Contacts between the two chains:
Residue V625 in the second protein interacts with residue Q466 in the first protein (closest heavy-atom distance 3.6 Å).
Residue Q86 in the second protein contacts residue L137 in the first protein (closest heavy-atom distance 3.5 Å).
Residue N214 in the second protein is in contact with residue N215 in the first protein (closest heavy-atom distance 3.0 Å).
Residue T574 in the second protein interacts with residue T470 in the first protein (closest heavy-atom distance 3.3 Å).
Residue K87 in the second protein interacts with residue L137 in the first protein (closest heavy-atom distance 4.0 Å).
Residue T574 in the second protein contacts residue L467 in the first protein (closest heavy-atom distance 3.9 Å).
Residue Q30 in the second protein contacts residue P25 in the first protein (closest heavy-atom distance 3.8 Å).
Residue L137 in the second protein interacts with residue K87 in the first protein (closest heavy-atom distance 4.0 Å).
Residue N214 in the second protein is in contact with residue N214 in the first protein (closest heavy-atom distance 3.6 Å).
Residue S92 in the second protein contacts residue V90 in the first protein (closest heavy-atom distance 3.5 Å).
Residue V28 in the second protein contacts residue Q30 in the first protein (closest heavy-atom distance 3.6 Å).
Residue N215 in the second protein contacts residue N214 in the first protein (closest heavy-atom distance 3.0 Å).
Residue S135 in the second protein interacts with residue R85 in the first protein (closest heavy-atom distance 2.7 Å).
Residue S92 in the second protein contacts residue S92 in the first protein (closest heavy-atom distance 2.3 Å).
Residue Y210 in the second protein is in contact with residue N214 in the first protein (closest heavy-atom distance 3.2 Å).
Residue Q466 in the second protein contacts residue V625 in the first protein (closest heavy-atom distance 3.6 Å).
Residue P463 in the second protein interacts with residue Q577 in the first protein (closest heavy-atom distance 3.7 Å).
Residue Q86 in the second protein contacts residue L81 in the first protein (closest heavy-atom distance 3.5 Å).
Residue Q104 in the second protein is in contact with residue L206 in the first protein (closest heavy-atom distance 4.0 Å).
Residue P79 in the second protein is in contact with residue K87 in the first protein (closest heavy-atom distance 4.0 Å).
Residue R100 in the second protein interacts with residue I219 in the first protein (closest heavy-atom distance 2.4 Å).
Residue D204 in the second protein is in contact with residue R100 in the first protein (closest heavy-atom distance 4.0 Å).
Residue F218 in the second protein contacts residue N214 in the first protein (closest heavy-atom distance 3.6 Å).
Residue K106 in the second protein contacts residue L206 in the first protein (closest heavy-atom distance 4.1 Å).
Residue A78 in the second protein interacts with residue K87 in the first protein (closest heavy-atom distance 3.8 Å).
Residue L467 in the second protein contacts residue T574 in the first protein (closest heavy-atom distance 3.9 Å).
Residue V90 in the second protein interacts with residue L81 in the first protein (closest heavy-atom distance 2.2 Å).
Residue R100 in the second protein is in contact with residue D204 in the first protein (closest heavy-atom distance 4.0 Å).
Residue K26 in the second protein is in contact with residue Q30 in the first protein (closest heavy-atom distance 3.9 Å).
Residue Q30 in the second protein contacts residue V28 in the first protein (closest heavy-atom distance 3.6 Å).
Residue A89 in the second protein interacts with residue L81 in the first protein (closest heavy-atom distance 3.7 Å).
Residue G77 in the second protein contacts residue K87 in the first protein (closest heavy-atom distance 3.9 Å).
Residue Q577 in the second protein is in contact with residue P463 in the first protein (closest heavy-atom distance 3.7 Å).
Residue K87 in the second protein interacts with residue A78 in the first protein (closest heavy-atom distance 3.8 Å).
Residue L81 in the second protein is in contact with residue V90 in the first protein (closest heavy-atom distance 2.2 Å).
Residue P25 in the second protein is in contact with residue Q30 in the first protein (closest heavy-atom distance 3.8 Å).
Residue R85 in the second protein is in contact with residue K26 in the first protein (closest heavy-atom distance 3.1 Å).
Residue F218 in the second protein contacts residue D213 in the first protein (closest heavy-atom distance 3.8 Å).
Residue V90 in the second protein interacts with residue S92 in the first protein (closest heavy-atom distance 3.5 Å).
Residue L206 in the second protein interacts with residue Q104 in the first protein (closest heavy-atom distance 4.0 Å).
Residue D213 in the second protein interacts with residue F218 in the first protein (closest heavy-atom distance 3.8 Å).
Residue Q30 in the second protein is in contact with residue K26 in the first protein (closest heavy-atom distance 3.9 Å).
Residue K26 in the second protein contacts residue R85 in the first protein (closest heavy-atom distance 3.1 Å).
Residue I219 in the second protein interacts with residue R100 in the first protein (closest heavy-atom distance 2.4 Å).
Residue E88 in the second protein interacts with residue P79 in the first protein (closest heavy-atom distance 4.0 Å).
Residue Y131 in the second protein is in contact with residue L137 in the first protein (closest heavy-atom distance 3.5 Å).
Residue L137 in the second protein interacts with residue Q86 in the first protein (closest heavy-atom distance 3.5 Å).
Residue V83 in the second protein interacts with residue V83 in the first protein (closest heavy-atom distance 3.8 Å).
Residue N214 in the second protein contacts residue F218 in the first protein (closest heavy-atom distance 3.6 Å).
Residue L81 in the second protein contacts residue Q86 in the first protein (closest heavy-atom distance 3.5 Å).
Residue R85 in the second protein contacts residue S135 in the first protein (closest heavy-atom distance 2.7 Å).
Residue K87 in the second protein contacts residue G77 in the first protein (closest heavy-atom distance 3.9 Å).
Residue L81 in the second protein interacts with residue A89 in the first protein (closest heavy-atom distance 3.7 Å).
Residue N215 in the second protein is in contact with residue N215 in the first protein (closest heavy-atom distance 3.0 Å).
Residue P79 in the second protein interacts with residue E88 in the first protein (closest heavy-atom distance 4.0 Å).
Residue N214 in the second protein is in contact with residue Y210 in the first protein (closest heavy-atom distance 3.2 Å).
Residue V28 in the second protein contacts residue V28 in the first protein (closest heavy-atom distance 3.8 Å).
Residue K87 in the second protein is in contact with residue P79 in the first protein (closest heavy-atom distance 4.0 Å).
Residue T470 in the second protein interacts with residue T574 in the first protein (closest heavy-atom distance 3.3 Å).
Residue L137 in the second protein is in contact with residue Y131 in the first protein (closest heavy-atom distance 3.5 Å).

Sequence of the first protein:
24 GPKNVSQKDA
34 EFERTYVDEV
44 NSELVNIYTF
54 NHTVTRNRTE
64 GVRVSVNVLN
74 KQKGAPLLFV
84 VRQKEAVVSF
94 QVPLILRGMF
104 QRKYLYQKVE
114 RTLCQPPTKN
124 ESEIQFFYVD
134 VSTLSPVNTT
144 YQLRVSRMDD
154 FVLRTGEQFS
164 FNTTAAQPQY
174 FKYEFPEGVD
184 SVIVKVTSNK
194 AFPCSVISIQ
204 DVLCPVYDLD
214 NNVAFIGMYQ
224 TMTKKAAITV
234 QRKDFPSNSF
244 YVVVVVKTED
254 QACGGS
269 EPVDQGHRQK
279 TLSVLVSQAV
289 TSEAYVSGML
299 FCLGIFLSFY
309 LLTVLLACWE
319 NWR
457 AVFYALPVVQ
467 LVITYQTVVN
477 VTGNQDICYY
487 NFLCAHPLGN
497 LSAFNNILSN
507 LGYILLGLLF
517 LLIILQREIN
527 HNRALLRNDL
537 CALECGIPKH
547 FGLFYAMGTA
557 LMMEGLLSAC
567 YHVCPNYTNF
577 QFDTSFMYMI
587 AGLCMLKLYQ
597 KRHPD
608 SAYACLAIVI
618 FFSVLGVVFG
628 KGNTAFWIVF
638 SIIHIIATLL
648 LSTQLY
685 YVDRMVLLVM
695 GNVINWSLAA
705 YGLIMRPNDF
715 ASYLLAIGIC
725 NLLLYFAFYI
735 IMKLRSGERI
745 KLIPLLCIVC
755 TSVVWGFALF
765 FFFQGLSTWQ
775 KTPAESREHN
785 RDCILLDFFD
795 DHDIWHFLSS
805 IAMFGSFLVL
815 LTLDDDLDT

These two protein chains interact to form a complex.

Sequence of the second protein:
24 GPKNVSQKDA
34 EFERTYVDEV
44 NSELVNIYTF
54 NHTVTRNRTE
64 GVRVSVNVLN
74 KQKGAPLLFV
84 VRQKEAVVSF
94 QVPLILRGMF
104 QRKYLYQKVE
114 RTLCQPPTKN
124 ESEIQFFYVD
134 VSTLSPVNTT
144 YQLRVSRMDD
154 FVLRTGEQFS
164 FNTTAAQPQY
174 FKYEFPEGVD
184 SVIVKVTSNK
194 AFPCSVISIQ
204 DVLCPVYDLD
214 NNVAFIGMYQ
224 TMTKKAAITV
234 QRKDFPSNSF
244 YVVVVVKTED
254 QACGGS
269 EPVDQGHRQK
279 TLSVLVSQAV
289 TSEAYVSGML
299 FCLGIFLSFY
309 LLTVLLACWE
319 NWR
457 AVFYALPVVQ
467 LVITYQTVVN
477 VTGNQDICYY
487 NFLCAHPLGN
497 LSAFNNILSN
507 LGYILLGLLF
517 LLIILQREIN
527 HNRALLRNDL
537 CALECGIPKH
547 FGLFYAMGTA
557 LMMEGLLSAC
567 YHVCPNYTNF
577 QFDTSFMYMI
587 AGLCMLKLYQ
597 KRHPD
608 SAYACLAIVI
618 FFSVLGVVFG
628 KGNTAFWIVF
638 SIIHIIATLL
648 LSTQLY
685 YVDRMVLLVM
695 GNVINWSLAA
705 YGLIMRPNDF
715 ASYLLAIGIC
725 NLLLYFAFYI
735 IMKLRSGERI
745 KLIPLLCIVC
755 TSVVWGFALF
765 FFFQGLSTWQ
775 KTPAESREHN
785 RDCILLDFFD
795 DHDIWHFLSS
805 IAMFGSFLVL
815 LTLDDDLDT